Sequence of the first protein:
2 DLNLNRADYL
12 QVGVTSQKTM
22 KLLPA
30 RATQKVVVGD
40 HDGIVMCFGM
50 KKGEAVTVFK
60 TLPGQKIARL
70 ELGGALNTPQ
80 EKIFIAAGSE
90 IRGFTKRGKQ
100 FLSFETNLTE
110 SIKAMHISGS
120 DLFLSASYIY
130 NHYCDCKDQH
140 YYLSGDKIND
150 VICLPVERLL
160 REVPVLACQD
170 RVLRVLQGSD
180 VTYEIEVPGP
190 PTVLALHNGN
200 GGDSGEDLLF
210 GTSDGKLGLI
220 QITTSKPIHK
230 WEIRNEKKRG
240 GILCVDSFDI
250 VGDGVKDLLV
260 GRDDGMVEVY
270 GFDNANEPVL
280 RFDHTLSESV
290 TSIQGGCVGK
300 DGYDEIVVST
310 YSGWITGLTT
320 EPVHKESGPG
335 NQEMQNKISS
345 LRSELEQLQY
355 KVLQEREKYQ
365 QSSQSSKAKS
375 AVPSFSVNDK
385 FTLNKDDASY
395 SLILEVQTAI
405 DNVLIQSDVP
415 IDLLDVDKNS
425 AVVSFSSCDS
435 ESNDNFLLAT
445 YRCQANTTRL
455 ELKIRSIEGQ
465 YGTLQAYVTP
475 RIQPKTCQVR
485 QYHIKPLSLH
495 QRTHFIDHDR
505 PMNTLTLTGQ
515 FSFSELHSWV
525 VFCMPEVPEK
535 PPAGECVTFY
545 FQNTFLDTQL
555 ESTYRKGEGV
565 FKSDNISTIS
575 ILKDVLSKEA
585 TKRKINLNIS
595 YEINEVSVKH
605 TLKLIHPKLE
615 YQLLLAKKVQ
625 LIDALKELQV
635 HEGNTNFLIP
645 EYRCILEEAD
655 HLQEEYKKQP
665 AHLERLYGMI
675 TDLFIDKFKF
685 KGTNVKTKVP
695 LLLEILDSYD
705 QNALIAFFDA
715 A

These two protein chains interact to form a complex.

Sequence of the second protein:
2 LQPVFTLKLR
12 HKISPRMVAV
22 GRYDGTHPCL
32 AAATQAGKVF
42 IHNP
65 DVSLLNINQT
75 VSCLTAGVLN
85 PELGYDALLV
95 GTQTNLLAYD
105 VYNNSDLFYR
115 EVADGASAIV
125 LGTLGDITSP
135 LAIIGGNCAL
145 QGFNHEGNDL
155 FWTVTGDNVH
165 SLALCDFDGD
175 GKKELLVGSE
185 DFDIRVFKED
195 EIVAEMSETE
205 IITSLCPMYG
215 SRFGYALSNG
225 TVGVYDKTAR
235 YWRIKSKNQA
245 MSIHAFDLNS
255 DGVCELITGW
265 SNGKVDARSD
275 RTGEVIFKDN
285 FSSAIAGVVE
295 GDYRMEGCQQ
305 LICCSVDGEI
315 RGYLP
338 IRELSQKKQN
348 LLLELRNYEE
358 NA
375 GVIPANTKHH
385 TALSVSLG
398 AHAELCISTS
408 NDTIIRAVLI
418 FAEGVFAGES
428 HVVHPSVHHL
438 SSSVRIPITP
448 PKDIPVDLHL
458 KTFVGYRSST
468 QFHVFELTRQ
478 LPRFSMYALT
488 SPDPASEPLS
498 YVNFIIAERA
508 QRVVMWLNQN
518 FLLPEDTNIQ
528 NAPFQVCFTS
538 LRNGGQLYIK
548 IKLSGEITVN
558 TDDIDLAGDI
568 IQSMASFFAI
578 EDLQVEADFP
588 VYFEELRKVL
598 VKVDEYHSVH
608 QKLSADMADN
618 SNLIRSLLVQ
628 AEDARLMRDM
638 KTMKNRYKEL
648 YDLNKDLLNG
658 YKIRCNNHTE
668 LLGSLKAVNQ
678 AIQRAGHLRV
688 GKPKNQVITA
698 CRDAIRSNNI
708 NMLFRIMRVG

Contacts between the two chains:
Residue L345 in the first protein contacts residue L341 in the second protein (closest heavy-atom distance 3.6 Å).
Residue L352 in the first protein contacts residue L348 in the second protein (closest heavy-atom distance 3.6 Å).
Residue C481 in the first protein is in contact with residue V471 in the second protein (closest heavy-atom distance 3.6 Å).
Residue T480 in the first protein interacts with residue F469 in the second protein (closest heavy-atom distance 3.4 Å).
Residue V376 in the first protein interacts with residue G375 in the second protein (closest heavy-atom distance 3.2 Å).
Residue R360 in the first protein interacts with residue Y355 in the second protein (closest heavy-atom distance 3.6 Å).
Residue D438 in the first protein is in contact with residue S433 in the second protein (closest heavy-atom distance 3.5 Å).
Residue K630 in the first protein interacts with residue K13 in the second protein (closest heavy-atom distance 3.2 Å).
Residue T444 in the first protein contacts residue L416 in the second protein (closest heavy-atom distance 3.5 Å).
Residue A372 in the first protein interacts with residue A379 in the second protein (closest heavy-atom distance 3.3 Å).
Residue W313 in the first protein is in contact with residue Q343 in the second protein (closest heavy-atom distance 3.6 Å).
Residue S430 in the first protein contacts residue V429 in the second protein (closest heavy-atom distance 2.9 Å).
Residue R7 in the first protein interacts with residue R339 in the second protein (closest heavy-atom distance 3.0 Å).
Residue E359 in the first protein is in contact with residue Y355 in the second protein (closest heavy-atom distance 3.4 Å).
Residue N439 in the first protein interacts with residue H431 in the second protein (closest heavy-atom distance 2.8 Å).
Residue H635 in the first protein contacts residue K39 in the second protein (closest heavy-atom distance 3.4 Å).
Residue D9 in the first protein contacts residue R339 in the second protein (closest heavy-atom distance 3.1 Å).
Residue R360 in the first protein contacts residue E351 in the second protein (closest heavy-atom distance 3.5 Å).
Residue S367 in the first protein interacts with residue N380 in the second protein (closest heavy-atom distance 3.5 Å).
Residue F379 in the first protein contacts residue Q468 in the second protein (closest heavy-atom distance 3.5 Å).
Residue S374 in the first protein is in contact with residue V376 in the second protein (closest heavy-atom distance 3.4 Å).
Residue K479 in the first protein is in contact with residue E473 in the second protein (closest heavy-atom distance 3.4 Å).
Residue K479 in the first protein interacts with residue V471 in the second protein (closest heavy-atom distance 3.3 Å).
Residue S374 in the first protein is in contact with residue H470 in the second protein (closest heavy-atom distance 3.2 Å).
Residue V426 in the first protein is in contact with residue E426 in the second protein (closest heavy-atom distance 3.4 Å).
Residue Q482 in the first protein is in contact with residue T467 in the second protein (closest heavy-atom distance 3.4 Å).
Residue T480 in the first protein interacts with residue Q468 in the second protein (closest heavy-atom distance 3.4 Å).
Residue Q448 in the first protein is in contact with residue S240 in the second protein (closest heavy-atom distance 3.2 Å).
Residue Y363 in the first protein is in contact with residue Y355 in the second protein (closest heavy-atom distance 3.6 Å).
Residue C481 in the first protein is in contact with residue F460 in the second protein (closest heavy-atom distance 3.5 Å).
Residue Q469 in the first protein contacts residue R413 in the second protein (closest heavy-atom distance 3.3 Å).
Residue T444 in the first protein interacts with residue V429 in the second protein (closest heavy-atom distance 3.3 Å).
Residue C481 in the first protein interacts with residue Q468 in the second protein (closest heavy-atom distance 3.2 Å).
Residue R346 in the first protein contacts residue L341 in the second protein (closest heavy-atom distance 3.3 Å).
Residue V376 in the first protein is in contact with residue H470 in the second protein (closest heavy-atom distance 3.3 Å).
Residue Q477 in the first protein contacts residue Y355 in the second protein (closest heavy-atom distance 3.3 Å).
Residue Q410 in the first protein is in contact with residue H431 in the second protein (closest heavy-atom distance 3.4 Å).
Residue Q12 in the first protein interacts with residue Q343 in the second protein (closest heavy-atom distance 3.6 Å).
Residue S428 in the first protein interacts with residue S427 in the second protein (closest heavy-atom distance 2.4 Å).
Residue A425 in the first protein contacts residue K241 in the second protein (closest heavy-atom distance 3.2 Å).
Residue R446 in the first protein interacts with residue E426 in the second protein (closest heavy-atom distance 3.1 Å).
Residue S430 in the first protein interacts with residue H428 in the second protein (closest heavy-atom distance 3.4 Å).
Residue N406 in the first protein contacts residue L416 in the second protein (closest heavy-atom distance 3.6 Å).
Residue W313 in the first protein is in contact with residue R339 in the second protein (closest heavy-atom distance 3.3 Å).
Residue C481 in the first protein is in contact with residue F469 in the second protein (closest heavy-atom distance 3.0 Å).
Residue S374 in the first protein interacts with residue I377 in the second protein (closest heavy-atom distance 3.0 Å).
Residue Y471 in the first protein contacts residue R413 in the second protein (closest heavy-atom distance 2.9 Å).
Residue P377 in the first protein interacts with residue Q468 in the second protein (closest heavy-atom distance 2.8 Å).
Residue L408 in the first protein interacts with residue V429 in the second protein (closest heavy-atom distance 3.2 Å).
Residue V483 in the first protein interacts with residue T467 in the second protein (closest heavy-atom distance 3.2 Å).
Residue Q477 in the first protein is in contact with residue E351 in the second protein (closest heavy-atom distance 3.6 Å).
Residue P377 in the first protein interacts with residue N354 in the second protein (closest heavy-atom distance 3.1 Å).
Residue S378 in the first protein contacts residue Q468 in the second protein (closest heavy-atom distance 3.1 Å).
Residue V376 in the first protein contacts residue Q468 in the second protein (closest heavy-atom distance 3.4 Å).
Residue A375 in the first protein is in contact with residue E357 in the second protein (closest heavy-atom distance 3.4 Å).
Residue S367 in the first protein contacts residue A379 in the second protein (closest heavy-atom distance 3.1 Å).
Residue Y471 in the first protein is in contact with residue H431 in the second protein (closest heavy-atom distance 2.8 Å).
Residue S430 in the first protein interacts with residue S427 in the second protein (closest heavy-atom distance 2.7 Å).
Residue W313 in the first protein contacts residue S342 in the second protein (closest heavy-atom distance 3.0 Å).
Residue A375 in the first protein interacts with residue N358 in the second protein (closest heavy-atom distance 3.0 Å).